Sequence of protein 1:
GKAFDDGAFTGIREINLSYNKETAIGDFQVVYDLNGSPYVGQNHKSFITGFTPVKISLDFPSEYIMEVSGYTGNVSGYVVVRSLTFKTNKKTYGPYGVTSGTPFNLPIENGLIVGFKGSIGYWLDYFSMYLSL

Sequence of protein 2:
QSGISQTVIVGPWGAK

Residue-level contacts at the interface:
Residue L106 in protein 1 contacts residue W14 in protein 2 (closest heavy-atom distance 4.1 Å).
Residue L131 in protein 1 interacts with residue V9 in protein 2 (closest heavy-atom distance 4.2 Å).
Residue L133 in protein 1 interacts with residue T8 in protein 2 (closest heavy-atom distance 3.6 Å).
Residue G111 in protein 1 is in contact with residue V9 in protein 2 (closest heavy-atom distance 4.4 Å).
Residue N105 in protein 1 contacts residue W14 in protein 2 (closest heavy-atom distance 2.9 Å).
Residue N110 in protein 1 interacts with residue T8 in protein 2 (closest heavy-atom distance 3.0 Å).
Residue L131 in protein 1 contacts residue V11 in protein 2 (closest heavy-atom distance 3.7 Å).
Residue P107 in protein 1 interacts with residue V11 in protein 2 (closest heavy-atom distance 3.5 Å).
Residue N105 in protein 1 contacts residue P13 in protein 2 (closest heavy-atom distance 4.5 Å).
Residue N110 in protein 1 interacts with residue V9 in protein 2 (closest heavy-atom distance 3.3 Å).
Residue S132 in protein 1 contacts residue V9 in protein 2 (closest heavy-atom distance 4.2 Å).
Residue I108 in protein 1 is in contact with residue I10 in protein 2 (closest heavy-atom distance 3.7 Å).
Residue P107 in protein 1 contacts residue P13 in protein 2 (closest heavy-atom distance 3.6 Å).
Residue I108 in protein 1 contacts residue V11 in protein 2 (closest heavy-atom distance 4.4 Å).
Residue E109 in protein 1 interacts with residue V11 in protein 2 (closest heavy-atom distance 4.5 Å).
Residue P107 in protein 1 is in contact with residue W14 in protein 2 (closest heavy-atom distance 3.7 Å).
Residue L133 in protein 1 contacts residue V9 in protein 2 (closest heavy-atom distance 3.5 Å).
Residue E109 in protein 1 is in contact with residue G12 in protein 2 (closest heavy-atom distance 3.5 Å).
Residue N110 in protein 1 is in contact with residue Q7 in protein 2 (closest heavy-atom distance 3.1 Å).
Residue P107 in protein 1 contacts residue I10 in protein 2 (closest heavy-atom distance 4.6 Å).
Residue L133 in protein 1 interacts with residue Q7 in protein 2 (closest heavy-atom distance 3.5 Å).
Residue N110 in protein 1 interacts with residue I10 in protein 2 (closest heavy-atom distance 2.9 Å).
Residue L106 in protein 1 contacts residue V11 in protein 2 (closest heavy-atom distance 4.0 Å).
Residue E109 in protein 1 contacts residue I10 in protein 2 (closest heavy-atom distance 3.0 Å).
Residue E109 in protein 1 contacts residue P13 in protein 2 (closest heavy-atom distance 3.9 Å).
Residue P107 in protein 1 contacts residue G12 in protein 2 (closest heavy-atom distance 2.9 Å).
Residue I108 in protein 1 contacts residue G12 in protein 2 (closest heavy-atom distance 3.9 Å).

These two protein chains interact to form a complex.